Sequence of protein 1:
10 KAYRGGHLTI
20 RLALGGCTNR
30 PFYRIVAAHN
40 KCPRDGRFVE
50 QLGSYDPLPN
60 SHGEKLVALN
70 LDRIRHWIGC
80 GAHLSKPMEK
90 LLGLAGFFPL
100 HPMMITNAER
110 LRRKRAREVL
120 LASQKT

Contacts between the two chains:
Residue M173 in protein 2 interacts with residue R74 in protein 1 (closest heavy-atom distance 4.4 Å).
Residue P167 in protein 2 interacts with residue F97 in protein 1 (closest heavy-atom distance 3.7 Å).
Residue L169 in protein 2 is in contact with residue F96 in protein 1 (closest heavy-atom distance 3.9 Å).
Residue L170 in protein 2 is in contact with residue G95 in protein 1 (closest heavy-atom distance 4.0 Å).
Residue L169 in protein 2 contacts residue L70 in protein 1 (closest heavy-atom distance 4.0 Å).
Residue P167 in protein 2 interacts with residue F96 in protein 1 (closest heavy-atom distance 3.1 Å).
Residue M173 in protein 2 interacts with residue L70 in protein 1 (closest heavy-atom distance 3.7 Å).
Residue P168 in protein 2 is in contact with residue G95 in protein 1 (closest heavy-atom distance 3.5 Å).
Residue P168 in protein 2 interacts with residue F97 in protein 1 (closest heavy-atom distance 4.8 Å).
Residue L169 in protein 2 contacts residue A94 in protein 1 (closest heavy-atom distance 4.1 Å).
Residue L170 in protein 2 is in contact with residue R74 in protein 1 (closest heavy-atom distance 4.2 Å).
Residue P167 in protein 2 interacts with residue G95 in protein 1 (closest heavy-atom distance 3.5 Å).
Residue L170 in protein 2 is in contact with residue F96 in protein 1 (closest heavy-atom distance 3.2 Å).
Residue P167 in protein 2 is in contact with residue P98 in protein 1 (closest heavy-atom distance 4.1 Å).
Residue L169 in protein 2 contacts residue G95 in protein 1 (closest heavy-atom distance 2.9 Å).

Sequence of protein 2:
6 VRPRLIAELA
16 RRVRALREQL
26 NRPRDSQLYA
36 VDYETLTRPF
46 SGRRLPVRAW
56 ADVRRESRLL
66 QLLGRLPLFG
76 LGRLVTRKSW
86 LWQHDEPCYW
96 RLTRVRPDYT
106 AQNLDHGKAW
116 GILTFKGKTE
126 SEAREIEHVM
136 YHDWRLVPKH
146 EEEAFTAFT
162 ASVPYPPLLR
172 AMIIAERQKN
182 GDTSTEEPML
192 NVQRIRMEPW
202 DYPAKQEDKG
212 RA

The following describes two proteins that form a bound complex.